Contacts between the two chains:
Residue I105 in chain A contacts residue F3 in chain B (closest heavy-atom distance 3.9 Å).
Residue D101 in chain A is in contact with residue E7 in chain B (closest heavy-atom distance 4.6 Å).
Residue S104 in chain A is in contact with residue G4 in chain B (closest heavy-atom distance 4.9 Å).
Residue D101 in chain A contacts residue G4 in chain B (closest heavy-atom distance 4.3 Å).
Residue D101 in chain A contacts residue C6 in chain B (closest heavy-atom distance 3.1 Å).
Residue I105 in chain A contacts residue V2 in chain B (closest heavy-atom distance 3.8 Å).
Residue I105 in chain A contacts residue G4 in chain B (closest heavy-atom distance 3.9 Å).
Residue D101 in chain A contacts residue G126 in chain B (closest heavy-atom distance 4.4 Å).
Residue D101 in chain A is in contact with residue R5 in chain B (closest heavy-atom distance 3.4 Å).
Residue S104 in chain A contacts residue R5 in chain B (closest heavy-atom distance 4.8 Å).

Sequence of chain A:
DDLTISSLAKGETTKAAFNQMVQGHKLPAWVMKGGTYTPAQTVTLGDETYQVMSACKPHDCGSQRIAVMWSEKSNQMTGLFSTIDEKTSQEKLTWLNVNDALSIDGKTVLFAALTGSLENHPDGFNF

Sequence of chain B:
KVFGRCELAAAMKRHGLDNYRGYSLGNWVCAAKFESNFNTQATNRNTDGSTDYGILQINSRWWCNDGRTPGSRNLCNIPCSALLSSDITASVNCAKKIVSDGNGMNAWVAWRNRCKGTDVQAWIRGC

These two protein chains interact to form a complex.